Residue-level contacts at the interface:
Residue A153 in protein 2 is in contact with residue I63 in protein 1 (closest heavy-atom distance 3.5 Å).
Residue Q150 in protein 2 interacts with residue A65 in protein 1 (closest heavy-atom distance 3.6 Å).
Residue E207 in protein 2 is in contact with residue H66 in protein 1 (closest heavy-atom distance 2.7 Å).
Residue Q150 in protein 2 contacts residue I63 in protein 1 (closest heavy-atom distance 3.7 Å).
Residue G144 in protein 2 is in contact with residue F73 in protein 1 (closest heavy-atom distance 3.7 Å).
Residue Y259 in protein 2 is in contact with residue L81 in protein 1 (closest heavy-atom distance 3.6 Å).
Residue Q130 in protein 2 interacts with residue N6 in protein 1 (closest heavy-atom distance 2.9 Å).
Residue M154 in protein 2 is in contact with residue Y62 in protein 1 (closest heavy-atom distance 3.6 Å).
Residue F143 in protein 2 contacts residue P122 in protein 1 (closest heavy-atom distance 3.7 Å).
Residue I205 in protein 2 contacts residue H67 in protein 1 (closest heavy-atom distance 3.0 Å).
Residue R158 in protein 2 is in contact with residue S61 in protein 1 (closest heavy-atom distance 3.6 Å).
Residue A135 in protein 2 interacts with residue N6 in protein 1 (closest heavy-atom distance 3.7 Å).
Residue F143 in protein 2 interacts with residue T92 in protein 1 (closest heavy-atom distance 3.7 Å).
Residue R157 in protein 2 contacts residue S61 in protein 1 (closest heavy-atom distance 3.6 Å).
Residue Y259 in protein 2 is in contact with residue R89 in protein 1 (closest heavy-atom distance 2.9 Å).
Residue Y260 in protein 2 contacts residue P35 in protein 1 (closest heavy-atom distance 3.5 Å).
Residue A138 in protein 2 is in contact with residue N9 in protein 1 (closest heavy-atom distance 3.6 Å).
Residue H254 in protein 2 is in contact with residue P35 in protein 1 (closest heavy-atom distance 3.7 Å).
Residue F143 in protein 2 contacts residue N93 in protein 1 (closest heavy-atom distance 2.9 Å).
Residue R203 in protein 2 interacts with residue H67 in protein 1 (closest heavy-atom distance 3.3 Å).
Residue I264 in protein 2 is in contact with residue L81 in protein 1 (closest heavy-atom distance 3.8 Å).
Residue S134 in protein 2 is in contact with residue A4 in protein 1 (closest heavy-atom distance 3.2 Å).
Residue P142 in protein 2 is in contact with residue M1 in protein 1 (closest heavy-atom distance 3.5 Å).
Residue I264 in protein 2 contacts residue R89 in protein 1 (closest heavy-atom distance 3.7 Å).
Residue Q130 in protein 2 is in contact with residue I5 in protein 1 (closest heavy-atom distance 2.9 Å).
Residue R158 in protein 2 is in contact with residue I104 in protein 1 (closest heavy-atom distance 3.6 Å).
Residue A138 in protein 2 contacts residue F13 in protein 1 (closest heavy-atom distance 3.6 Å).
Residue W204 in protein 2 is in contact with residue H66 in protein 1 (closest heavy-atom distance 3.6 Å).
Residue G144 in protein 2 contacts residue Y77 in protein 1 (closest heavy-atom distance 2.6 Å).
Residue M154 in protein 2 interacts with residue S61 in protein 1 (closest heavy-atom distance 2.7 Å).
Residue W139 in protein 2 contacts residue W12 in protein 1 (closest heavy-atom distance 3.5 Å).
Residue S262 in protein 2 contacts residue R89 in protein 1 (closest heavy-atom distance 3.4 Å).
Residue A135 in protein 2 is in contact with residue N9 in protein 1 (closest heavy-atom distance 3.6 Å).
Residue W204 in protein 2 interacts with residue H67 in protein 1 (closest heavy-atom distance 3.6 Å).
Residue H161 in protein 2 is in contact with residue I104 in protein 1 (closest heavy-atom distance 3.4 Å).
Residue R158 in protein 2 contacts residue Y60 in protein 1 (closest heavy-atom distance 3.0 Å).
Residue M154 in protein 2 contacts residue V79 in protein 1 (closest heavy-atom distance 3.7 Å).
Residue A138 in protein 2 contacts residue A4 in protein 1 (closest heavy-atom distance 3.5 Å).
Residue W139 in protein 2 is in contact with residue P36 in protein 1 (closest heavy-atom distance 3.3 Å).
Residue Y260 in protein 2 interacts with residue R89 in protein 1 (closest heavy-atom distance 3.6 Å).
Residue W139 in protein 2 interacts with residue V91 in protein 1 (closest heavy-atom distance 3.7 Å).
Residue Y259 in protein 2 is in contact with residue V91 in protein 1 (closest heavy-atom distance 3.8 Å).
Residue V206 in protein 2 contacts residue I63 in protein 1 (closest heavy-atom distance 3.5 Å).
Residue R157 in protein 2 is in contact with residue Y62 in protein 1 (closest heavy-atom distance 3.0 Å).
Residue Q150 in protein 2 contacts residue Y77 in protein 1 (closest heavy-atom distance 3.7 Å).
Residue S262 in protein 2 interacts with residue Y60 in protein 1 (closest heavy-atom distance 3.5 Å).
Residue F143 in protein 2 interacts with residue F73 in protein 1 (closest heavy-atom distance 3.6 Å).
Residue W139 in protein 2 is in contact with residue H34 in protein 1 (closest heavy-atom distance 3.6 Å).
Residue A135 in protein 2 contacts residue A4 in protein 1 (closest heavy-atom distance 3.5 Å).
Residue L141 in protein 2 contacts residue M1 in protein 1 (closest heavy-atom distance 3.8 Å).
Residue L145 in protein 2 contacts residue I63 in protein 1 (closest heavy-atom distance 3.7 Å).
Residue V206 in protein 2 interacts with residue V64 in protein 1 (closest heavy-atom distance 3.2 Å).
Residue P142 in protein 2 is in contact with residue L121 in protein 1 (closest heavy-atom distance 3.5 Å).
Residue I205 in protein 2 is in contact with residue H66 in protein 1 (closest heavy-atom distance 2.9 Å).
Residue M154 in protein 2 interacts with residue I63 in protein 1 (closest heavy-atom distance 3.3 Å).
Residue F143 in protein 2 interacts with residue V91 in protein 1 (closest heavy-atom distance 3.7 Å).
Residue E207 in protein 2 contacts residue V64 in protein 1 (closest heavy-atom distance 2.8 Å).
Residue R261 in protein 2 interacts with residue R89 in protein 1 (closest heavy-atom distance 2.7 Å).
Residue Y260 in protein 2 is in contact with residue H34 in protein 1 (closest heavy-atom distance 3.8 Å).
Residue F143 in protein 2 contacts residue V79 in protein 1 (closest heavy-atom distance 3.4 Å).

The following describes two proteins that form a bound complex.

Sequence of protein 1:
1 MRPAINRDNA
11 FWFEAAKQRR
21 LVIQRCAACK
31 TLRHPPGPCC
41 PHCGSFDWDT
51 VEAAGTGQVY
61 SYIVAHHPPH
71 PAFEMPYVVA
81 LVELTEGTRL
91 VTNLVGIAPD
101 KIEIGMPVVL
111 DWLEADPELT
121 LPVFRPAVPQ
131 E

Sequence of protein 2:
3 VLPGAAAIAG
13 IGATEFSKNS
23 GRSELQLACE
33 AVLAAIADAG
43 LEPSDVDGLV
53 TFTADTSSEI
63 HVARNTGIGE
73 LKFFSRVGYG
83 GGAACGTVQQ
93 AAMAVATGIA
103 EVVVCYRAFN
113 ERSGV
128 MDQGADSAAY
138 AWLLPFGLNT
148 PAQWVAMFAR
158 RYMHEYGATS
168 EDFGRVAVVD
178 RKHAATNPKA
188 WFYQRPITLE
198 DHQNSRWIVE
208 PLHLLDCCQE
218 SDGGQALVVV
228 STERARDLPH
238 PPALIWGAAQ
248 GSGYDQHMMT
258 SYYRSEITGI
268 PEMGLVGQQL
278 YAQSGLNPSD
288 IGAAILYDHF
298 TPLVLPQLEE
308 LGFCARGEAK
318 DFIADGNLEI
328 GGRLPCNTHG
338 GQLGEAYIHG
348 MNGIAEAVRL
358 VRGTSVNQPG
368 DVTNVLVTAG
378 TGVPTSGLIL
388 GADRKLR